Sequence of chain A:
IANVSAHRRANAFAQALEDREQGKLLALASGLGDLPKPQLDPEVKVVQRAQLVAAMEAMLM

Interface contacts:
Residue L49 in chain B contacts residue A73 in chain A (closest heavy-atom distance 4.1 Å).
Residue G16 in chain B contacts residue V71 in chain A (closest heavy-atom distance 4.0 Å).
Residue S45 in chain B is in contact with residue Q69 in chain A (closest heavy-atom distance 4.0 Å).
Residue R97 in chain B is in contact with residue Q69 in chain A (closest heavy-atom distance 4.0 Å).
Residue L109 in chain B is in contact with residue E61 in chain A (closest heavy-atom distance 3.4 Å).
Residue T108 in chain B contacts residue E61 in chain A (closest heavy-atom distance 3.1 Å).
Residue G10 in chain B contacts residue L78 in chain A (closest heavy-atom distance 3.7 Å).
Residue Y32 in chain B contacts residue P56 in chain A (closest heavy-atom distance 3.1 Å).
Residue D94 in chain B contacts residue Q69 in chain A (closest heavy-atom distance 3.9 Å).
Residue R97 in chain B interacts with residue Q66 in chain A (closest heavy-atom distance 4.1 Å).
Residue T44 in chain B contacts residue L58 in chain A (closest heavy-atom distance 4.1 Å).
Residue L93 in chain B interacts with residue A68 in chain A (closest heavy-atom distance 3.8 Å).
Residue Y27 in chain B contacts residue L58 in chain A (closest heavy-atom distance 3.4 Å).
Residue A12 in chain B is in contact with residue E75 in chain A (closest heavy-atom distance 3.5 Å).
Residue Q113 in chain B contacts residue E61 in chain A (closest heavy-atom distance 3.9 Å).
Residue A12 in chain B contacts residue M74 in chain A (closest heavy-atom distance 3.8 Å).
Residue A12 in chain B contacts residue V71 in chain A (closest heavy-atom distance 3.7 Å).
Residue G16 in chain B interacts with residue R67 in chain A (closest heavy-atom distance 3.4 Å).
Residue L52 in chain B interacts with residue A73 in chain A (closest heavy-atom distance 4.0 Å).
Residue R17 in chain B contacts residue R67 in chain A (closest heavy-atom distance 3.5 Å).
Residue L112 in chain B contacts residue V65 in chain A (closest heavy-atom distance 3.7 Å).
Residue S23 in chain B contacts residue L58 in chain A (closest heavy-atom distance 3.9 Å).
Residue L112 in chain B interacts with residue V64 in chain A (closest heavy-atom distance 3.8 Å).
Residue E41 in chain B interacts with residue D59 in chain A (closest heavy-atom distance 4.2 Å).
Residue T44 in chain B interacts with residue Q66 in chain A (closest heavy-atom distance 4.0 Å).
Residue R28 in chain B is in contact with residue K55 in chain A (closest heavy-atom distance 3.5 Å).
Residue T108 in chain B contacts residue V64 in chain A (closest heavy-atom distance 3.6 Å).
Residue E41 in chain B is in contact with residue Q66 in chain A (closest heavy-atom distance 2.8 Å).
Residue E41 in chain B contacts residue V62 in chain A (closest heavy-atom distance 3.9 Å).
Residue D24 in chain B contacts residue K63 in chain A (closest heavy-atom distance 3.0 Å).
Residue N89 in chain B contacts residue A72 in chain A (closest heavy-atom distance 4.1 Å).
Residue S45 in chain B interacts with residue Q66 in chain A (closest heavy-atom distance 3.5 Å).
Residue A9 in chain B is in contact with residue L78 in chain A (closest heavy-atom distance 4.2 Å).
Residue E13 in chain B interacts with residue R67 in chain A (closest heavy-atom distance 2.6 Å).
Residue L52 in chain B interacts with residue M77 in chain A (closest heavy-atom distance 4.0 Å).
Residue Y19 in chain B is in contact with residue R67 in chain A (closest heavy-atom distance 3.9 Å).
Residue E41 in chain B contacts residue L58 in chain A (closest heavy-atom distance 3.9 Å).
Residue G10 in chain B is in contact with residue M74 in chain A (closest heavy-atom distance 3.3 Å).
Residue Y19 in chain B interacts with residue K63 in chain A (closest heavy-atom distance 3.5 Å).
Residue D24 in chain B is in contact with residue L58 in chain A (closest heavy-atom distance 3.6 Å).
Residue L93 in chain B is in contact with residue Q69 in chain A (closest heavy-atom distance 3.4 Å).
Residue R97 in chain B is in contact with residue V65 in chain A (closest heavy-atom distance 3.9 Å).
Residue E105 in chain B contacts residue E61 in chain A (closest heavy-atom distance 4.1 Å).
Residue Y19 in chain B interacts with residue L70 in chain A (closest heavy-atom distance 3.4 Å).
Residue F48 in chain B is in contact with residue L70 in chain A (closest heavy-atom distance 3.7 Å).
Residue R28 in chain B is in contact with residue P56 in chain A (closest heavy-atom distance 3.2 Å).
Residue Y19 in chain B is in contact with residue L58 in chain A (closest heavy-atom distance 3.5 Å).
Residue F15 in chain B interacts with residue M74 in chain A (closest heavy-atom distance 4.0 Å).
Residue L52 in chain B contacts residue L70 in chain A (closest heavy-atom distance 3.4 Å).
Residue F15 in chain B is in contact with residue L70 in chain A (closest heavy-atom distance 3.7 Å).
Residue D20 in chain B interacts with residue R67 in chain A (closest heavy-atom distance 2.9 Å).
Residue L52 in chain B contacts residue M74 in chain A (closest heavy-atom distance 3.7 Å).
Residue L49 in chain B contacts residue L70 in chain A (closest heavy-atom distance 3.5 Å).
Residue Q113 in chain B is in contact with residue V64 in chain A (closest heavy-atom distance 3.7 Å).
Residue Y19 in chain B is in contact with residue Q66 in chain A (closest heavy-atom distance 2.8 Å).
Residue R97 in chain B contacts residue V62 in chain A (closest heavy-atom distance 4.2 Å).
Residue Y27 in chain B interacts with residue Q57 in chain A (closest heavy-atom distance 3.6 Å).
Residue L93 in chain B is in contact with residue A72 in chain A (closest heavy-atom distance 4.2 Å).
Residue T108 in chain B is in contact with residue V65 in chain A (closest heavy-atom distance 3.3 Å).
Residue S23 in chain B contacts residue K63 in chain A (closest heavy-atom distance 2.5 Å).

Sequence of chain B:
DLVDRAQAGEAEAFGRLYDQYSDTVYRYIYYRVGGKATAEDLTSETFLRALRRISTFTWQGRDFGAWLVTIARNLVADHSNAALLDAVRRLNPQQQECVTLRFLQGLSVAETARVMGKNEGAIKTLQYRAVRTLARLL

The following describes two proteins that form a bound complex.